Sequence of chain B:
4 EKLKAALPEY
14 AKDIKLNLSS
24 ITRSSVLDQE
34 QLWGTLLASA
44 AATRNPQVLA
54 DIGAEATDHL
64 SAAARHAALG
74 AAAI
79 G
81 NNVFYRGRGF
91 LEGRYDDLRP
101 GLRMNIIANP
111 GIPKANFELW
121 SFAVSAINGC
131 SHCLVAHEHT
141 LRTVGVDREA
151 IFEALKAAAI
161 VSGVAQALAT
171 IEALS

Sequence of chain A:
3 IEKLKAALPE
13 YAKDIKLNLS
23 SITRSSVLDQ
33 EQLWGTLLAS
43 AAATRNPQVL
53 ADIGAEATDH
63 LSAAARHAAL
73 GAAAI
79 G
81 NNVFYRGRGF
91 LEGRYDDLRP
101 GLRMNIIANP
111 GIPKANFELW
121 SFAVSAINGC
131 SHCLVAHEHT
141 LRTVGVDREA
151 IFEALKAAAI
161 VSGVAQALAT

This data describes a binding interaction between two proteins.

Contacts between the two chains:
Residue L72 in chain B interacts with residue Y13 in chain A (closest heavy-atom distance 3.6 Å).
Residue A44 in chain B is in contact with residue Q166 in chain A (closest heavy-atom distance 3.0 Å).
Residue R94 in chain B contacts residue E138 in chain A (closest heavy-atom distance 3.2 Å).
Residue Y95 in chain B is in contact with residue E138 in chain A (closest heavy-atom distance 2.5 Å).
Residue V83 in chain B is in contact with residue A159 in chain A (closest heavy-atom distance 3.6 Å).
Residue F90 in chain B contacts residue C130 in chain A (closest heavy-atom distance 3.9 Å).
Residue L72 in chain B contacts residue T170 in chain A (closest heavy-atom distance 3.1 Å).
Residue I77 in chain B is in contact with residue I17 in chain A (closest heavy-atom distance 4.0 Å).
Residue L52 in chain B is in contact with residue A169 in chain A (closest heavy-atom distance 3.5 Å).
Residue L102 in chain B contacts residue I160 in chain A (closest heavy-atom distance 3.6 Å).
Residue L98 in chain B contacts residue F152 in chain A (closest heavy-atom distance 3.4 Å).
Residue R94 in chain B contacts residue R148 in chain A (closest heavy-atom distance 2.6 Å).
Residue R86 in chain B contacts residue G129 in chain A (closest heavy-atom distance 3.5 Å).
Residue P100 in chain B contacts residue K156 in chain A (closest heavy-atom distance 3.2 Å).
Residue Y95 in chain B is in contact with residue I151 in chain A (closest heavy-atom distance 3.4 Å).
Residue P100 in chain B contacts residue F152 in chain A (closest heavy-atom distance 3.8 Å).
Residue F90 in chain B interacts with residue S131 in chain A (closest heavy-atom distance 3.5 Å).
Residue R88 in chain B interacts with residue L155 in chain A (closest heavy-atom distance 4.1 Å).
Residue L102 in chain B interacts with residue N20 in chain A (closest heavy-atom distance 3.4 Å).
Residue I106 in chain B interacts with residue Y13 in chain A (closest heavy-atom distance 3.7 Å).
Residue A76 in chain B contacts residue A167 in chain A (closest heavy-atom distance 3.9 Å).
Residue A76 in chain B interacts with residue G163 in chain A (closest heavy-atom distance 3.7 Å).
Residue F90 in chain B is in contact with residue G129 in chain A (closest heavy-atom distance 3.8 Å).
Residue Y95 in chain B interacts with residue R148 in chain A (closest heavy-atom distance 3.4 Å).
Residue H69 in chain B contacts residue Y13 in chain A (closest heavy-atom distance 3.5 Å).
Residue F84 in chain B interacts with residue A159 in chain A (closest heavy-atom distance 3.7 Å).
Residue A76 in chain B is in contact with residue I17 in chain A (closest heavy-atom distance 3.0 Å).
Residue R103 in chain B contacts residue S23 in chain A (closest heavy-atom distance 3.0 Å).
Residue I106 in chain B contacts residue D16 in chain A (closest heavy-atom distance 3.1 Å).
Residue G79 in chain B contacts residue G163 in chain A (closest heavy-atom distance 4.0 Å).
Residue G79 in chain B interacts with residue S162 in chain A (closest heavy-atom distance 3.3 Å).
Residue R86 in chain B interacts with residue A126 in chain A (closest heavy-atom distance 3.0 Å).
Residue G87 in chain B contacts residue L134 in chain A (closest heavy-atom distance 3.6 Å).
Residue D97 in chain B interacts with residue R148 in chain A (closest heavy-atom distance 2.9 Å).
Residue A76 in chain B is in contact with residue Q166 in chain A (closest heavy-atom distance 3.6 Å).
Residue N105 in chain B contacts residue D16 in chain A (closest heavy-atom distance 2.9 Å).
Residue R86 in chain B is in contact with residue N128 in chain A (closest heavy-atom distance 4.0 Å).
Residue M104 in chain B is in contact with residue D16 in chain A (closest heavy-atom distance 3.5 Å).
Residue V83 in chain B interacts with residue S162 in chain A (closest heavy-atom distance 3.4 Å).
Residue A45 in chain B interacts with residue Q166 in chain A (closest heavy-atom distance 3.4 Å).
Residue L91 in chain B contacts residue E138 in chain A (closest heavy-atom distance 3.9 Å).
Residue A75 in chain B is in contact with residue Q166 in chain A (closest heavy-atom distance 3.4 Å).
Residue L98 in chain B interacts with residue R148 in chain A (closest heavy-atom distance 3.0 Å).
Residue R103 in chain B is in contact with residue L19 in chain A (closest heavy-atom distance 3.7 Å).
Residue Y95 in chain B interacts with residue F152 in chain A (closest heavy-atom distance 3.9 Å).
Residue F90 in chain B is in contact with residue V135 in chain A (closest heavy-atom distance 3.5 Å).
Residue F90 in chain B contacts residue L134 in chain A (closest heavy-atom distance 3.9 Å).
Residue F84 in chain B interacts with residue F152 in chain A (closest heavy-atom distance 3.5 Å).
Residue F84 in chain B contacts residue K156 in chain A (closest heavy-atom distance 4.0 Å).
Residue R99 in chain B is in contact with residue F152 in chain A (closest heavy-atom distance 3.2 Å).
Residue R47 in chain B is in contact with residue Q166 in chain A (closest heavy-atom distance 2.9 Å).
Residue R86 in chain B contacts residue I127 in chain A (closest heavy-atom distance 3.1 Å).
Residue A44 in chain B is in contact with residue T170 in chain A (closest heavy-atom distance 3.7 Å).
Residue G73 in chain B interacts with residue Y13 in chain A (closest heavy-atom distance 3.5 Å).
Residue R103 in chain B interacts with residue N20 in chain A (closest heavy-atom distance 2.9 Å).
Residue L52 in chain B is in contact with residue T170 in chain A (closest heavy-atom distance 3.8 Å).
Residue R103 in chain B is in contact with residue D16 in chain A (closest heavy-atom distance 3.4 Å).
Residue V83 in chain B is in contact with residue A126 in chain A (closest heavy-atom distance 4.0 Å).
Residue L91 in chain B is in contact with residue L134 in chain A (closest heavy-atom distance 4.0 Å).
Residue F84 in chain B interacts with residue L155 in chain A (closest heavy-atom distance 3.9 Å).